These two protein chains interact to form a complex.

Sequence of the first protein:
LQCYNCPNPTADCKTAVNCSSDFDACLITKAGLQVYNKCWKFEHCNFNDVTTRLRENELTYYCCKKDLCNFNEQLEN

Residue-level contacts at the interface:
Residue F402 in the second protein contacts residue T85 in the first protein (closest heavy-atom distance 4.4 Å).
Residue D371 in the second protein is in contact with residue F72 in the first protein (closest heavy-atom distance 3.8 Å).
Residue C399 in the second protein is in contact with residue C89 in the first protein (closest heavy-atom distance 4.9 Å).
Residue T407 in the second protein contacts residue E83 in the first protein (closest heavy-atom distance 4.9 Å).
Residue F402 in the second protein contacts residue Y86 in the first protein (closest heavy-atom distance 3.2 Å).
Residue C399 in the second protein contacts residue K90 in the first protein (closest heavy-atom distance 3.4 Å).
Residue D371 in the second protein interacts with residue Y86 in the first protein (closest heavy-atom distance 2.8 Å).
Residue T407 in the second protein contacts residue T76 in the first protein (closest heavy-atom distance 3.6 Å).
Residue G403 in the second protein is in contact with residue T85 in the first protein (closest heavy-atom distance 3.5 Å).
Residue K406 in the second protein is in contact with residue F72 in the first protein (closest heavy-atom distance 3.8 Å).
Residue T407 in the second protein is in contact with residue F72 in the first protein (closest heavy-atom distance 3.5 Å).
Residue G403 in the second protein is in contact with residue F72 in the first protein (closest heavy-atom distance 4.9 Å).
Residue G403 in the second protein is in contact with residue Y86 in the first protein (closest heavy-atom distance 3.0 Å).
Residue D371 in the second protein interacts with residue C70 in the first protein (closest heavy-atom distance 4.2 Å).
Residue K401 in the second protein interacts with residue C70 in the first protein (closest heavy-atom distance 3.3 Å).
Residue F402 in the second protein contacts residue Y87 in the first protein (closest heavy-atom distance 3.2 Å).
Residue K401 in the second protein interacts with residue Y86 in the first protein (closest heavy-atom distance 4.2 Å).
Residue I367 in the second protein contacts residue F72 in the first protein (closest heavy-atom distance 4.3 Å).
Residue H398 in the second protein interacts with residue K90 in the first protein (closest heavy-atom distance 3.0 Å).
Residue G404 in the second protein contacts residue T85 in the first protein (closest heavy-atom distance 4.2 Å).
Residue K400 in the second protein is in contact with residue Y87 in the first protein (closest heavy-atom distance 4.1 Å).
Residue F402 in the second protein contacts residue C70 in the first protein (closest heavy-atom distance 4.5 Å).
Residue T407 in the second protein is in contact with residue E81 in the first protein (closest heavy-atom distance 4.4 Å).
Residue I367 in the second protein is in contact with residue N73 in the first protein (closest heavy-atom distance 3.0 Å).
Residue K401 in the second protein interacts with residue Y87 in the first protein (closest heavy-atom distance 3.1 Å).
Residue G405 in the second protein contacts residue L84 in the first protein (closest heavy-atom distance 3.5 Å).
Residue G403 in the second protein contacts residue L84 in the first protein (closest heavy-atom distance 4.5 Å).
Residue K401 in the second protein contacts residue C89 in the first protein (closest heavy-atom distance 4.8 Å).
Residue K406 in the second protein interacts with residue E83 in the first protein (closest heavy-atom distance 2.5 Å).
Residue K401 in the second protein is in contact with residue C88 in the first protein (closest heavy-atom distance 3.1 Å).
Residue G405 in the second protein is in contact with residue F72 in the first protein (closest heavy-atom distance 3.0 Å).
Residue T407 in the second protein is in contact with residue N82 in the first protein (closest heavy-atom distance 2.7 Å).
Residue F402 in the second protein interacts with residue L100 in the first protein (closest heavy-atom distance 4.8 Å).
Residue K406 in the second protein interacts with residue N82 in the first protein (closest heavy-atom distance 3.1 Å).
Residue G405 in the second protein interacts with residue N82 in the first protein (closest heavy-atom distance 3.5 Å).
Residue G405 in the second protein interacts with residue E83 in the first protein (closest heavy-atom distance 3.3 Å).
Residue G404 in the second protein is in contact with residue F72 in the first protein (closest heavy-atom distance 3.4 Å).
Residue S369 in the second protein interacts with residue F72 in the first protein (closest heavy-atom distance 3.8 Å).
Residue G404 in the second protein is in contact with residue Y86 in the first protein (closest heavy-atom distance 3.9 Å).
Residue T368 in the second protein is in contact with residue F72 in the first protein (closest heavy-atom distance 4.3 Å).
Residue G404 in the second protein interacts with residue L84 in the first protein (closest heavy-atom distance 3.3 Å).

Sequence of the second protein:
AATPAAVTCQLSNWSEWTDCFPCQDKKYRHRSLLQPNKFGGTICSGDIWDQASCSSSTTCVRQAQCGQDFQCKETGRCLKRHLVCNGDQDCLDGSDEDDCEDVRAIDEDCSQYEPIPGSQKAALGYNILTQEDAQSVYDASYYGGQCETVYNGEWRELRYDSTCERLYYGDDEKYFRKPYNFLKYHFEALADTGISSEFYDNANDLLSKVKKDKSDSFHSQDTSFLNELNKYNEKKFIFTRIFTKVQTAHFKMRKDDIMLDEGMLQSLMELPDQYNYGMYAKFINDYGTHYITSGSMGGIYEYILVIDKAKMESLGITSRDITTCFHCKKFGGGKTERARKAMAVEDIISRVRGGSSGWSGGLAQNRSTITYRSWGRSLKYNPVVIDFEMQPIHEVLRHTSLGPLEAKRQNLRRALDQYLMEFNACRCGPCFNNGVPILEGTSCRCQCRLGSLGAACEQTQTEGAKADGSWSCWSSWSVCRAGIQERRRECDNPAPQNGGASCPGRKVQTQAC